This data describes a binding interaction between two proteins.

Sequence of the first protein:
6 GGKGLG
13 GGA

Sequence of the second protein:
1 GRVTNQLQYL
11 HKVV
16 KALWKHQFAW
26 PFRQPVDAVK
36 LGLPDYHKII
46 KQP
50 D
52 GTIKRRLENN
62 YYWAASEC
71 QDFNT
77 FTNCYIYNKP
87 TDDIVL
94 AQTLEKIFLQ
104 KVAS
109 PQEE

Contacts between the two chains:
Residue D88 in the second protein is in contact with residue G13 in the first protein (closest heavy-atom distance 3.2 Å).
Residue K85 in the second protein contacts residue G11 in the first protein (closest heavy-atom distance 4.3 Å).
Residue D40 in the second protein contacts residue G9 in the first protein (closest heavy-atom distance 3.2 Å).
Residue I82 in the second protein interacts with residue G9 in the first protein (closest heavy-atom distance 4.9 Å).
Residue D89 in the second protein interacts with residue A15 in the first protein (closest heavy-atom distance 2.9 Å).
Residue N84 in the second protein interacts with residue K8 in the first protein (closest heavy-atom distance 3.0 Å).
Residue T87 in the second protein is in contact with residue A15 in the first protein (closest heavy-atom distance 3.4 Å).
Residue I44 in the second protein is in contact with residue G9 in the first protein (closest heavy-atom distance 4.8 Å).
Residue I82 in the second protein contacts residue K8 in the first protein (closest heavy-atom distance 3.1 Å).
Residue D89 in the second protein is in contact with residue G14 in the first protein (closest heavy-atom distance 4.3 Å).
Residue N84 in the second protein contacts residue G11 in the first protein (closest heavy-atom distance 3.6 Å).
Residue D40 in the second protein is in contact with residue L10 in the first protein (closest heavy-atom distance 3.2 Å).
Residue Y83 in the second protein interacts with residue K8 in the first protein (closest heavy-atom distance 3.5 Å).
Residue D88 in the second protein contacts residue G14 in the first protein (closest heavy-atom distance 3.7 Å).
Residue G37 in the second protein interacts with residue L10 in the first protein (closest heavy-atom distance 4.3 Å).
Residue P39 in the second protein interacts with residue L10 in the first protein (closest heavy-atom distance 4.4 Å).
Residue I90 in the second protein interacts with residue G13 in the first protein (closest heavy-atom distance 4.9 Å).
Residue P86 in the second protein interacts with residue K8 in the first protein (closest heavy-atom distance 4.4 Å).
Residue Y83 in the second protein is in contact with residue L10 in the first protein (closest heavy-atom distance 3.7 Å).
Residue T87 in the second protein is in contact with residue G14 in the first protein (closest heavy-atom distance 3.6 Å).
Residue T87 in the second protein interacts with residue G13 in the first protein (closest heavy-atom distance 4.7 Å).
Residue I44 in the second protein interacts with residue G7 in the first protein (closest heavy-atom distance 4.8 Å).
Residue D88 in the second protein interacts with residue L10 in the first protein (closest heavy-atom distance 4.7 Å).
Residue Y83 in the second protein is in contact with residue G11 in the first protein (closest heavy-atom distance 3.6 Å).
Residue K85 in the second protein is in contact with residue G9 in the first protein (closest heavy-atom distance 4.6 Å).
Residue Y81 in the second protein contacts residue K8 in the first protein (closest heavy-atom distance 2.5 Å).
Residue D88 in the second protein contacts residue G11 in the first protein (closest heavy-atom distance 3.3 Å).
Residue D89 in the second protein contacts residue G13 in the first protein (closest heavy-atom distance 3.1 Å).
Residue K85 in the second protein contacts residue L10 in the first protein (closest heavy-atom distance 3.3 Å).
Residue L38 in the second protein is in contact with residue G11 in the first protein (closest heavy-atom distance 3.5 Å).
Residue Y83 in the second protein contacts residue G9 in the first protein (closest heavy-atom distance 3.4 Å).
Residue K85 in the second protein interacts with residue K8 in the first protein (closest heavy-atom distance 4.0 Å).
Residue I44 in the second protein is in contact with residue G6 in the first protein (closest heavy-atom distance 4.8 Å).